Sequence of the second protein:
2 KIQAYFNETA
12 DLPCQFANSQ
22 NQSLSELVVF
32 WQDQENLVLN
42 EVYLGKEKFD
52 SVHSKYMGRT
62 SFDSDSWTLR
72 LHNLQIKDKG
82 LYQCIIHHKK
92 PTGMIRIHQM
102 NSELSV

Sequence of the first protein:
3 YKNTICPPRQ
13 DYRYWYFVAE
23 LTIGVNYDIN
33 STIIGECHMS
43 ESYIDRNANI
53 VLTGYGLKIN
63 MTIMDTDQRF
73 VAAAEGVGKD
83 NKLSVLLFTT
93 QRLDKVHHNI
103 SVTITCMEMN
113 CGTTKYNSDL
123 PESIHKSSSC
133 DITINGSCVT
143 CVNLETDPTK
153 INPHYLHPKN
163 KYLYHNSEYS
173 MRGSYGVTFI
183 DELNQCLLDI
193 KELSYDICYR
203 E

Interface contacts:
Residue Y171 in the first protein is in contact with residue N102 in the second protein (closest heavy-atom distance 2.3 Å).
Residue L185 in the first protein is in contact with residue V39 in the second protein (closest heavy-atom distance 4.0 Å).
Residue N186 in the first protein contacts residue F31 in the second protein (closest heavy-atom distance 3.1 Å).
Residue Y171 in the first protein contacts residue K2 in the second protein (closest heavy-atom distance 4.4 Å).
Residue G178 in the first protein interacts with residue M95 in the second protein (closest heavy-atom distance 4.2 Å).
Residue E147 in the first protein contacts residue R97 in the second protein (closest heavy-atom distance 4.3 Å).
Residue L185 in the first protein is in contact with residue V29 in the second protein (closest heavy-atom distance 3.8 Å).
Residue I126 in the first protein contacts residue Q100 in the second protein (closest heavy-atom distance 3.3 Å).
Residue N186 in the first protein interacts with residue H88 in the second protein (closest heavy-atom distance 3.9 Å).
Residue I126 in the first protein is in contact with residue N102 in the second protein (closest heavy-atom distance 4.5 Å).
Residue T180 in the first protein interacts with residue M95 in the second protein (closest heavy-atom distance 2.8 Å).
Residue V179 in the first protein is in contact with residue G94 in the second protein (closest heavy-atom distance 4.5 Å).
Residue E124 in the first protein contacts residue I98 in the second protein (closest heavy-atom distance 3.4 Å).
Residue N186 in the first protein interacts with residue Q33 in the second protein (closest heavy-atom distance 2.4 Å).
Residue Y118 in the first protein contacts residue I96 in the second protein (closest heavy-atom distance 3.4 Å).
Residue F181 in the first protein interacts with residue G94 in the second protein (closest heavy-atom distance 4.0 Å).
Residue I126 in the first protein is in contact with residue M101 in the second protein (closest heavy-atom distance 4.7 Å).
Residue L185 in the first protein is in contact with residue E42 in the second protein (closest heavy-atom distance 3.4 Å).
Residue Y171 in the first protein interacts with residue M101 in the second protein (closest heavy-atom distance 4.5 Å).
Residue D183 in the first protein is in contact with residue K90 in the second protein (closest heavy-atom distance 4.0 Å).
Residue S125 in the first protein is in contact with residue H99 in the second protein (closest heavy-atom distance 3.5 Å).
Residue Y118 in the first protein is in contact with residue G94 in the second protein (closest heavy-atom distance 4.4 Å).
Residue S125 in the first protein interacts with residue R97 in the second protein (closest heavy-atom distance 2.8 Å).
Residue P123 in the first protein contacts residue R97 in the second protein (closest heavy-atom distance 3.8 Å).
Residue L122 in the first protein interacts with residue I96 in the second protein (closest heavy-atom distance 3.8 Å).
Residue D121 in the first protein is in contact with residue I96 in the second protein (closest heavy-atom distance 4.7 Å).
Residue R174 in the first protein is in contact with residue Q100 in the second protein (closest heavy-atom distance 4.0 Å).
Residue S120 in the first protein interacts with residue I96 in the second protein (closest heavy-atom distance 4.5 Å).
Residue N186 in the first protein contacts residue I86 in the second protein (closest heavy-atom distance 3.5 Å).
Residue R174 in the first protein contacts residue N102 in the second protein (closest heavy-atom distance 4.5 Å).
Residue T180 in the first protein is in contact with residue H88 in the second protein (closest heavy-atom distance 4.5 Å).
Residue S125 in the first protein contacts residue I98 in the second protein (closest heavy-atom distance 3.8 Å).
Residue K128 in the first protein contacts residue H99 in the second protein (closest heavy-atom distance 3.6 Å).
Residue Y177 in the first protein interacts with residue R97 in the second protein (closest heavy-atom distance 3.1 Å).
Residue T180 in the first protein contacts residue G94 in the second protein (closest heavy-atom distance 3.8 Å).
Residue K128 in the first protein is in contact with residue Q100 in the second protein (closest heavy-atom distance 4.9 Å).
Residue L185 in the first protein is in contact with residue F31 in the second protein (closest heavy-atom distance 3.7 Å).
Residue L189 in the first protein contacts residue Q33 in the second protein (closest heavy-atom distance 4.1 Å).
Residue L185 in the first protein is in contact with residue S52 in the second protein (closest heavy-atom distance 4.4 Å).
Residue N145 in the first protein contacts residue R97 in the second protein (closest heavy-atom distance 3.1 Å).
Residue G178 in the first protein is in contact with residue R97 in the second protein (closest heavy-atom distance 3.2 Å).
Residue Y171 in the first protein contacts residue Q100 in the second protein (closest heavy-atom distance 4.8 Å).
Residue Y118 in the first protein contacts residue T93 in the second protein (closest heavy-atom distance 3.7 Å).
Residue P123 in the first protein interacts with residue I98 in the second protein (closest heavy-atom distance 3.9 Å).
Residue E184 in the first protein contacts residue M95 in the second protein (closest heavy-atom distance 4.7 Å).
Residue P123 in the first protein contacts residue I96 in the second protein (closest heavy-atom distance 3.9 Å).
Residue Y118 in the first protein contacts residue K91 in the second protein (closest heavy-atom distance 4.8 Å).
Residue S176 in the first protein interacts with residue R97 in the second protein (closest heavy-atom distance 2.4 Å).
Residue I182 in the first protein contacts residue M95 in the second protein (closest heavy-atom distance 4.9 Å).
Residue D183 in the first protein is in contact with residue Y44 in the second protein (closest heavy-atom distance 3.6 Å).
Residue K117 in the first protein contacts residue T93 in the second protein (closest heavy-atom distance 4.4 Å).
Residue S125 in the first protein interacts with residue Q100 in the second protein (closest heavy-atom distance 3.0 Å).
Residue K128 in the first protein contacts residue I98 in the second protein (closest heavy-atom distance 3.6 Å).
Residue V179 in the first protein contacts residue I96 in the second protein (closest heavy-atom distance 4.7 Å).
Residue K128 in the first protein interacts with residue F17 in the second protein (closest heavy-atom distance 4.7 Å).
Residue S176 in the first protein interacts with residue Q100 in the second protein (closest heavy-atom distance 3.8 Å).
Residue F181 in the first protein interacts with residue T93 in the second protein (closest heavy-atom distance 3.7 Å).
Residue L189 in the first protein interacts with residue N37 in the second protein (closest heavy-atom distance 3.3 Å).
Residue V179 in the first protein contacts residue M95 in the second protein (closest heavy-atom distance 3.3 Å).
Residue G178 in the first protein is in contact with residue I96 in the second protein (closest heavy-atom distance 4.0 Å).

The following describes two proteins that form a bound complex.